Sequence of chain A:
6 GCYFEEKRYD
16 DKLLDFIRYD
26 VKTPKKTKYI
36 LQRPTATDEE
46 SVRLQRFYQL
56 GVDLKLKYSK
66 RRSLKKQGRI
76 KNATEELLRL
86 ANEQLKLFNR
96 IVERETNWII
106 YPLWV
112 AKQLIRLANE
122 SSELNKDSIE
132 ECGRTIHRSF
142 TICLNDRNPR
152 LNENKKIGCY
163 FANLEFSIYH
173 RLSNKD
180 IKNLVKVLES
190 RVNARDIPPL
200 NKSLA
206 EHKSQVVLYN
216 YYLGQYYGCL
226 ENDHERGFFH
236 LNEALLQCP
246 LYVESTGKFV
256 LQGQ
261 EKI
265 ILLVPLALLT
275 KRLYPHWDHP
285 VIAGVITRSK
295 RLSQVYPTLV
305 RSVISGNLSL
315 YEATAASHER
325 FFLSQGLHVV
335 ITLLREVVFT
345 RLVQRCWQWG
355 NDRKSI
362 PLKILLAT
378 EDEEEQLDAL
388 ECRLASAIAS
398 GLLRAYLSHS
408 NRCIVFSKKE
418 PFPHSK

Contacts between the two chains:
Residue S209 in chain A is in contact with residue F38 in chain B (closest heavy-atom distance 3.4 Å).
Residue L256 in chain A contacts residue W43 in chain B (closest heavy-atom distance 3.7 Å).
Residue H280 in chain A contacts residue N58 in chain B (closest heavy-atom distance 3.3 Å).
Residue E206 in chain A is in contact with residue T42 in chain B (closest heavy-atom distance 3.0 Å).
Residue Y106 in chain A is in contact with residue D41 in chain B (closest heavy-atom distance 3.3 Å).
Residue R276 in chain A is in contact with residue W64 in chain B (closest heavy-atom distance 3.2 Å).
Residue K208 in chain A is in contact with residue D41 in chain B (closest heavy-atom distance 3.5 Å).
Residue L246 in chain A is in contact with residue E47 in chain B (closest heavy-atom distance 3.6 Å).
Residue E238 in chain A contacts residue K50 in chain B (closest heavy-atom distance 3.1 Å).
Residue L256 in chain A contacts residue P39 in chain B (closest heavy-atom distance 3.4 Å).
Residue S309 in chain A interacts with residue F73 in chain B (closest heavy-atom distance 3.2 Å).
Residue H280 in chain A is in contact with residue E61 in chain B (closest heavy-atom distance 3.0 Å).
Residue S209 in chain A is in contact with residue D41 in chain B (closest heavy-atom distance 2.8 Å).
Residue Q259 in chain A interacts with residue F35 in chain B (closest heavy-atom distance 3.2 Å).
Residue C243 in chain A contacts residue I49 in chain B (closest heavy-atom distance 3.5 Å).
Residue V307 in chain A contacts residue W64 in chain B (closest heavy-atom distance 3.6 Å).
Residue I365 in chain A interacts with residue Y84 in chain B (closest heavy-atom distance 3.3 Å).
Residue G354 in chain A contacts residue K85 in chain B (closest heavy-atom distance 3.5 Å).
Residue Y278 in chain A contacts residue N63 in chain B (closest heavy-atom distance 2.4 Å).
Residue A271 in chain A contacts residue W60 in chain B (closest heavy-atom distance 3.5 Å).
Residue H280 in chain A interacts with residue I59 in chain B (closest heavy-atom distance 2.6 Å).
Residue H207 in chain A interacts with residue D41 in chain B (closest heavy-atom distance 3.1 Å).
Residue N120 in chain A interacts with residue E34 in chain B (closest heavy-atom distance 3.4 Å).
Residue R305 in chain A contacts residue D71 in chain B (closest heavy-atom distance 3.0 Å).
Residue H283 in chain A contacts residue Q56 in chain B (closest heavy-atom distance 3.2 Å).
Residue Y278 in chain A interacts with residue W60 in chain B (closest heavy-atom distance 3.5 Å).
Residue K262 in chain A contacts residue F35 in chain B (closest heavy-atom distance 3.4 Å).
Residue H283 in chain A interacts with residue I59 in chain B (closest heavy-atom distance 3.3 Å).
Residue H207 in chain A is in contact with residue T42 in chain B (closest heavy-atom distance 3.6 Å).
Residue V285 in chain A interacts with residue I49 in chain B (closest heavy-atom distance 3.6 Å).
Residue L241 in chain A contacts residue K50 in chain B (closest heavy-atom distance 2.8 Å).
Residue N311 in chain A is in contact with residue F73 in chain B (closest heavy-atom distance 3.4 Å).
Residue H421 in chain A interacts with residue D65 in chain B (closest heavy-atom distance 2.7 Å).
Residue K208 in chain A is in contact with residue W43 in chain B (closest heavy-atom distance 3.2 Å).
Residue L240 in chain A is in contact with residue I49 in chain B (closest heavy-atom distance 3.5 Å).
Residue Q259 in chain A contacts residue F38 in chain B (closest heavy-atom distance 3.5 Å).
Residue L267 in chain A is in contact with residue W60 in chain B (closest heavy-atom distance 3.6 Å).
Residue H283 in chain A is in contact with residue T57 in chain B (closest heavy-atom distance 3.1 Å).
Residue Q242 in chain A interacts with residue W43 in chain B (closest heavy-atom distance 3.3 Å).
Residue G310 in chain A contacts residue F73 in chain B (closest heavy-atom distance 3.3 Å).
Residue S169 in chain A interacts with residue E36 in chain B (closest heavy-atom distance 3.0 Å).
Residue K113 in chain A contacts residue E36 in chain B (closest heavy-atom distance 3.1 Å).
Residue Q242 in chain A contacts residue K50 in chain B (closest heavy-atom distance 3.4 Å).
Residue W353 in chain A contacts residue E68 in chain B (closest heavy-atom distance 3.3 Å).
Residue W353 in chain A is in contact with residue K85 in chain B (closest heavy-atom distance 3.0 Å).
Residue D356 in chain A interacts with residue K85 in chain B (closest heavy-atom distance 3.4 Å).
Residue P279 in chain A is in contact with residue I59 in chain B (closest heavy-atom distance 3.4 Å).
Residue P244 in chain A interacts with residue E47 in chain B (closest heavy-atom distance 3.3 Å).
Residue R349 in chain A interacts with residue V67 in chain B (closest heavy-atom distance 2.9 Å).
Residue N237 in chain A is in contact with residue W60 in chain B (closest heavy-atom distance 2.9 Å).
Residue R345 in chain A interacts with residue V67 in chain B (closest heavy-atom distance 3.5 Å).
Residue R345 in chain A contacts residue W64 in chain B (closest heavy-atom distance 2.7 Å).
Residue T369 in chain A interacts with residue E80 in chain B (closest heavy-atom distance 3.3 Å).
Residue H421 in chain A contacts residue W64 in chain B (closest heavy-atom distance 3.7 Å).
Residue K208 in chain A is in contact with residue N45 in chain B (closest heavy-atom distance 3.3 Å).
Residue L241 in chain A is in contact with residue I49 in chain B (closest heavy-atom distance 3.6 Å).
Residue Y278 in chain A interacts with residue E61 in chain B (closest heavy-atom distance 2.8 Å).
Residue K208 in chain A is in contact with residue T42 in chain B (closest heavy-atom distance 3.3 Å).
Residue Y216 in chain A contacts residue F35 in chain B (closest heavy-atom distance 3.7 Å).
Residue P244 in chain A is in contact with residue W43 in chain B (closest heavy-atom distance 3.3 Å).

These two protein chains interact to form a complex.

Sequence of chain B:
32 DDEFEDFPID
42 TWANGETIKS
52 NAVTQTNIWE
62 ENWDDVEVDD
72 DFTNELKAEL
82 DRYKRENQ